Contacts between the two chains:
Residue Q55 in protein 1 interacts with residue A10 in protein 2 (closest heavy-atom distance 3.0 Å).
Residue E53 in protein 1 is in contact with residue K8 in protein 2 (closest heavy-atom distance 3.7 Å).
Residue G56 in protein 1 contacts residue K8 in protein 2 (closest heavy-atom distance 3.9 Å).
Residue Q55 in protein 1 contacts residue T11 in protein 2 (closest heavy-atom distance 3.0 Å).
Residue L58 in protein 1 contacts residue T11 in protein 2 (closest heavy-atom distance 3.8 Å).
Residue I34 in protein 1 is in contact with residue F13 in protein 2 (closest heavy-atom distance 3.4 Å).
Residue L58 in protein 1 is in contact with residue F13 in protein 2 (closest heavy-atom distance 4.4 Å).
Residue E35 in protein 1 contacts residue F13 in protein 2 (closest heavy-atom distance 3.1 Å).
Residue Q55 in protein 1 is in contact with residue F13 in protein 2 (closest heavy-atom distance 4.5 Å).
Residue Q55 in protein 1 contacts residue K8 in protein 2 (closest heavy-atom distance 4.9 Å).
Residue Q55 in protein 1 interacts with residue A9 in protein 2 (closest heavy-atom distance 3.5 Å).
Residue S37 in protein 1 contacts residue F13 in protein 2 (closest heavy-atom distance 3.5 Å).

Sequence of protein 1:
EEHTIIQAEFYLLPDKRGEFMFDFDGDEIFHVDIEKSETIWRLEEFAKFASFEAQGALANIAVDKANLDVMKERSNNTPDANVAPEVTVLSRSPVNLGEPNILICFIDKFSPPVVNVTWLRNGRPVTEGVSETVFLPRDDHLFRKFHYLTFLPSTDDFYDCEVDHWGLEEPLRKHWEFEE

The following describes two proteins that form a bound complex.

Sequence of protein 2:
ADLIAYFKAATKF